This data describes a binding interaction between two proteins.

Sequence of protein 1:
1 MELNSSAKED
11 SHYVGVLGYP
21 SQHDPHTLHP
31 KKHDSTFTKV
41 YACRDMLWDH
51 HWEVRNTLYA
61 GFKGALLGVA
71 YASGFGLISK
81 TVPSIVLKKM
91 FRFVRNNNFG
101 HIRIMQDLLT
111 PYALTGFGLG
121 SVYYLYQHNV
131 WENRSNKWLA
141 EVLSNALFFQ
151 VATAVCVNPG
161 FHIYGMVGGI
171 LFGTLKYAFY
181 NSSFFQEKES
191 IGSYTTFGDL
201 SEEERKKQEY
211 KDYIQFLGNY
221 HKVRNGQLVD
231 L

Contacts between the two chains:
Residue Y213 in protein 1 interacts with residue F4 in protein 2 (closest heavy-atom distance 4.3 Å).
Residue E209 in protein 1 is in contact with residue S5 in protein 2 (closest heavy-atom distance 4.5 Å).
Residue A178 in protein 1 contacts residue L99 in protein 2 (closest heavy-atom distance 4.2 Å).

Sequence of protein 2:
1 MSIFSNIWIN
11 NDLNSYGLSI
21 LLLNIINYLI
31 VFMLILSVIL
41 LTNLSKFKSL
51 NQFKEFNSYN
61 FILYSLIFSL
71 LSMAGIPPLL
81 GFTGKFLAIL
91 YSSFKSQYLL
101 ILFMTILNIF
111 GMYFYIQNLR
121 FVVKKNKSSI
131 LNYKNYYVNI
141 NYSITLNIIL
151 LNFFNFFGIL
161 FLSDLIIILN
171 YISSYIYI